Residue-level contacts at the interface:
Residue R403 in chain A is in contact with residue E38 in chain B (closest heavy-atom distance 4.2 Å).
Residue N501 in chain A is in contact with residue G355 in chain B (closest heavy-atom distance 4.5 Å).
Residue F486 in chain A is in contact with residue M83 in chain B (closest heavy-atom distance 3.7 Å).
Residue A475 in chain A interacts with residue T28 in chain B (closest heavy-atom distance 3.6 Å).
Residue T500 in chain A is in contact with residue D356 in chain B (closest heavy-atom distance 3.2 Å).
Residue F490 in chain A interacts with residue K32 in chain B (closest heavy-atom distance 3.0 Å).
Residue Y505 in chain A contacts residue R394 in chain B (closest heavy-atom distance 2.4 Å).
Residue R403 in chain A contacts residue H35 in chain B (closest heavy-atom distance 4.2 Å).
Residue Y453 in chain A is in contact with residue H35 in chain B (closest heavy-atom distance 3.0 Å).
Residue Y449 in chain A interacts with residue Q43 in chain B (closest heavy-atom distance 4.2 Å).
Residue Q493 in chain A interacts with residue K32 in chain B (closest heavy-atom distance 3.3 Å).
Residue Y505 in chain A contacts residue K354 in chain B (closest heavy-atom distance 3.3 Å).
Residue L455 in chain A contacts residue D31 in chain B (closest heavy-atom distance 3.8 Å).
Residue A475 in chain A contacts residue Q25 in chain B (closest heavy-atom distance 4.3 Å).
Residue Y505 in chain A is in contact with residue A387 in chain B (closest heavy-atom distance 2.4 Å).
Residue G476 in chain A contacts residue Q25 in chain B (closest heavy-atom distance 3.3 Å).
Residue T500 in chain A interacts with residue Y42 in chain B (closest heavy-atom distance 2.5 Å).
Residue F456 in chain A interacts with residue T28 in chain B (closest heavy-atom distance 3.0 Å).
Residue Q493 in chain A is in contact with residue E36 in chain B (closest heavy-atom distance 3.9 Å).
Residue T500 in chain A contacts residue K354 in chain B (closest heavy-atom distance 4.5 Å).
Residue N501 in chain A is in contact with residue K354 in chain B (closest heavy-atom distance 3.3 Å).
Residue Y495 in chain A interacts with residue H35 in chain B (closest heavy-atom distance 4.0 Å).
Residue Q498 in chain A interacts with residue Q43 in chain B (closest heavy-atom distance 4.0 Å).
Residue S494 in chain A is in contact with residue D39 in chain B (closest heavy-atom distance 4.0 Å).
Residue Y505 in chain A contacts residue A388 in chain B (closest heavy-atom distance 4.2 Å).
Residue Y505 in chain A is in contact with residue G355 in chain B (closest heavy-atom distance 3.5 Å).
Residue S494 in chain A contacts residue H35 in chain B (closest heavy-atom distance 2.4 Å).
Residue G446 in chain A contacts residue Q43 in chain B (closest heavy-atom distance 3.5 Å).
Residue G502 in chain A interacts with residue G355 in chain B (closest heavy-atom distance 3.5 Å).
Residue Y489 in chain A interacts with residue F29 in chain B (closest heavy-atom distance 3.0 Å).
Residue G476 in chain A contacts residue S20 in chain B (closest heavy-atom distance 3.6 Å).
Residue Y473 in chain A interacts with residue T28 in chain B (closest heavy-atom distance 3.8 Å).
Residue N487 in chain A interacts with residue Q25 in chain B (closest heavy-atom distance 3.0 Å).
Residue R403 in chain A interacts with residue D39 in chain B (closest heavy-atom distance 4.2 Å).
Residue Y489 in chain A is in contact with residue Y84 in chain B (closest heavy-atom distance 3.7 Å).
Residue Y489 in chain A interacts with residue T28 in chain B (closest heavy-atom distance 3.6 Å).
Residue G485 in chain A contacts residue L80 in chain B (closest heavy-atom distance 4.4 Å).
Residue G496 in chain A interacts with residue K354 in chain B (closest heavy-atom distance 3.3 Å).
Residue Q498 in chain A is in contact with residue L46 in chain B (closest heavy-atom distance 3.8 Å).
Residue V503 in chain A contacts residue T325 in chain B (closest heavy-atom distance 4.1 Å).
Residue N501 in chain A interacts with residue Y42 in chain B (closest heavy-atom distance 4.2 Å).
Residue G496 in chain A contacts residue H35 in chain B (closest heavy-atom distance 4.4 Å).
Residue S477 in chain A is in contact with residue Q25 in chain B (closest heavy-atom distance 4.0 Å).
Residue T500 in chain A contacts residue R358 in chain B (closest heavy-atom distance 3.7 Å).
Residue R403 in chain A interacts with residue K354 in chain B (closest heavy-atom distance 4.0 Å).
Residue Q498 in chain A interacts with residue Y42 in chain B (closest heavy-atom distance 3.0 Å).
Residue G502 in chain A interacts with residue K354 in chain B (closest heavy-atom distance 2.4 Å).
Residue F456 in chain A interacts with residue D31 in chain B (closest heavy-atom distance 3.6 Å).
Residue A475 in chain A is in contact with residue S20 in chain B (closest heavy-atom distance 2.4 Å).
Residue Y489 in chain A is in contact with residue L80 in chain B (closest heavy-atom distance 4.2 Å).
Residue Y489 in chain A contacts residue K32 in chain B (closest heavy-atom distance 3.6 Å).
Residue L455 in chain A is in contact with residue K32 in chain B (closest heavy-atom distance 3.7 Å).
Residue Q493 in chain A contacts residue H35 in chain B (closest heavy-atom distance 3.4 Å).
Residue F456 in chain A contacts residue K32 in chain B (closest heavy-atom distance 3.6 Å).
Residue F486 in chain A is in contact with residue Y84 in chain B (closest heavy-atom distance 3.3 Å).
Residue F486 in chain A is in contact with residue L80 in chain B (closest heavy-atom distance 3.9 Å).
Residue F486 in chain A interacts with residue Q25 in chain B (closest heavy-atom distance 4.5 Å).
Residue G496 in chain A contacts residue D39 in chain B (closest heavy-atom distance 4.0 Å).
Residue G502 in chain A interacts with residue D356 in chain B (closest heavy-atom distance 4.2 Å).
Residue N487 in chain A contacts residue Y84 in chain B (closest heavy-atom distance 2.3 Å).

Sequence of chain A:
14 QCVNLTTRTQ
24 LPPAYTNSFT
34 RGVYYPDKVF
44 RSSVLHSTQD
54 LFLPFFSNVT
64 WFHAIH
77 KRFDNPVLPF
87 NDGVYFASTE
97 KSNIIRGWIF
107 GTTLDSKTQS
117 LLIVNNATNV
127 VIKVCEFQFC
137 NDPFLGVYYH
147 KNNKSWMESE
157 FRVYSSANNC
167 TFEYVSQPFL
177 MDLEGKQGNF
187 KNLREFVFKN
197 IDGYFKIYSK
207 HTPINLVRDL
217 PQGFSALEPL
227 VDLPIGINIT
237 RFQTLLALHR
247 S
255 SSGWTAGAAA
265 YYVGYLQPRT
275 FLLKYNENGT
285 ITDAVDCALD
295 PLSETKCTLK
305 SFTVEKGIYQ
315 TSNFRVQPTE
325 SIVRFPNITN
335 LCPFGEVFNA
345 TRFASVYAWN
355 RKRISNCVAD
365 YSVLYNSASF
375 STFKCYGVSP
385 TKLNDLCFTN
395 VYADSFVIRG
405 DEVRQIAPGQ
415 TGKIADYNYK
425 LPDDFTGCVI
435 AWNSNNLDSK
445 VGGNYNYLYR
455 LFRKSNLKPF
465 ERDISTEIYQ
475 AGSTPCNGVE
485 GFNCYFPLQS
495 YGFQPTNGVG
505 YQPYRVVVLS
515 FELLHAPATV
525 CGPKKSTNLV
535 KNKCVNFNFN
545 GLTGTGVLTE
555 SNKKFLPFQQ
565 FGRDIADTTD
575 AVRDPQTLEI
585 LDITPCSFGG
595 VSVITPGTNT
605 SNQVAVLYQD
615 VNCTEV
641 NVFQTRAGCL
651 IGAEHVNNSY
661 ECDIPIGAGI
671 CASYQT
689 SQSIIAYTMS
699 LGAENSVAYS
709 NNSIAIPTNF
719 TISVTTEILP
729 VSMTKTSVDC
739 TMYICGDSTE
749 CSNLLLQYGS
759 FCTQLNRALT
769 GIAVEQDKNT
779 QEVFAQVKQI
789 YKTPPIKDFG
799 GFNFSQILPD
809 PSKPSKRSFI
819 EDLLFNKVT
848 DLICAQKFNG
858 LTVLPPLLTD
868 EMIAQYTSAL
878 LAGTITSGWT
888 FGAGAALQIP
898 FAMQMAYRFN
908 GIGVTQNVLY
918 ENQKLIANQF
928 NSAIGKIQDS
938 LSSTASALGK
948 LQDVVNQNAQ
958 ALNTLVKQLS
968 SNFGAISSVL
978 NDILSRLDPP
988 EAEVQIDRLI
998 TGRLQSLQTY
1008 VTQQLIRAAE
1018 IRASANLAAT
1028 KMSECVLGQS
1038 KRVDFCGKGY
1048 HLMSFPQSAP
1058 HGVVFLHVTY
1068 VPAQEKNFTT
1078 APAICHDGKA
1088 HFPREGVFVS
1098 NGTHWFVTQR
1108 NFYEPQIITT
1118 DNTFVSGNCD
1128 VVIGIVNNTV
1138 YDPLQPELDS

The following describes two proteins that form a bound complex.

Sequence of chain B:
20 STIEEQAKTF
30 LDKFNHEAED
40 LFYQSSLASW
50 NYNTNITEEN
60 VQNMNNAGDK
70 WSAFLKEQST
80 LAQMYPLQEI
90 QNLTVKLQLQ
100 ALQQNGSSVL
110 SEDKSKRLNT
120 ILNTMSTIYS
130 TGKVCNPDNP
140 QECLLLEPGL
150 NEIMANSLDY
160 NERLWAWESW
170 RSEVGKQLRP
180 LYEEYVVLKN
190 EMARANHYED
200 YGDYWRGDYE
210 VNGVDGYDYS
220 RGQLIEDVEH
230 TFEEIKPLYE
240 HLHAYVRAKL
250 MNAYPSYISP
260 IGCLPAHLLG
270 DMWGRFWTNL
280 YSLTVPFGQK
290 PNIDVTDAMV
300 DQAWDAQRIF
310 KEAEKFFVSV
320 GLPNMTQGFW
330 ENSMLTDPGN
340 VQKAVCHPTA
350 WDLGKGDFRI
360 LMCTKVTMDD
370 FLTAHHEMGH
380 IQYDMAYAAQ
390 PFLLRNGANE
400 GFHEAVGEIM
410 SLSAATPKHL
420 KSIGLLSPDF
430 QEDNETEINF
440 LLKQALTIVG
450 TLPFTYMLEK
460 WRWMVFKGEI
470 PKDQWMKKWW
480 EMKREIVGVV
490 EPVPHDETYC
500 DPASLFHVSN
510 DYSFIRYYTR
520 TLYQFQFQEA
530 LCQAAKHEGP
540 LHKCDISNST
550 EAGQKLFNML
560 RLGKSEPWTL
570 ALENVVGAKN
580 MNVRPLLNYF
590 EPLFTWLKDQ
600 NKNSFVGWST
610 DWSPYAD